Sequence of chain A:
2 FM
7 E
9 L

Sequence of chain B:
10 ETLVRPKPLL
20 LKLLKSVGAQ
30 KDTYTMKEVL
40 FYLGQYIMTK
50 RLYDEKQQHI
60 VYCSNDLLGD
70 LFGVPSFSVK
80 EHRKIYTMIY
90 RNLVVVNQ

These two protein chains interact to form a complex.

Interface contacts:
Residue H81 in chain B interacts with residue L9 in chain A (closest heavy-atom distance 3.6 Å).
Residue Q44 in chain B is in contact with residue M3 in chain A (closest heavy-atom distance 3.5 Å).
Residue L39 in chain B interacts with residue L9 in chain A (closest heavy-atom distance 4.0 Å).
Residue G43 in chain B interacts with residue F2 in chain A (closest heavy-atom distance 3.5 Å).
Residue Y52 in chain B interacts with residue F2 in chain A (closest heavy-atom distance 4.0 Å).
Residue V78 in chain B interacts with residue F2 in chain A (closest heavy-atom distance 3.9 Å).
Residue V78 in chain B is in contact with residue L9 in chain A (closest heavy-atom distance 4.0 Å).
Residue V60 in chain B contacts residue F2 in chain A (closest heavy-atom distance 4.1 Å).
Residue I46 in chain B is in contact with residue F2 in chain A (closest heavy-atom distance 3.4 Å).
Residue I84 in chain B contacts residue L9 in chain A (closest heavy-atom distance 4.1 Å).
Residue M47 in chain B interacts with residue M3 in chain A (closest heavy-atom distance 4.1 Å).
Residue M47 in chain B interacts with residue F2 in chain A (closest heavy-atom distance 3.4 Å).
Residue Y85 in chain B contacts residue L9 in chain A (closest heavy-atom distance 2.4 Å).
Residue Q57 in chain B contacts residue F2 in chain A (closest heavy-atom distance 2.7 Å).